Sequence of chain A:
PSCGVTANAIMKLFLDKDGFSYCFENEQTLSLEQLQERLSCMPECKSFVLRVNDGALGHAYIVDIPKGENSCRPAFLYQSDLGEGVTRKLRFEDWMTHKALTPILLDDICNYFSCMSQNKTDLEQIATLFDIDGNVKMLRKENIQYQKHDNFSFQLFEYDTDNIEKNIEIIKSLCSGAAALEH

These two protein chains interact to form a complex.

Residue-level contacts at the interface:
Residue C182 in chain A contacts residue I178 in chain B (closest heavy-atom distance 3.5 Å).
Residue L188 in chain A is in contact with residue I175 in chain B (closest heavy-atom distance 4.0 Å).
Residue G184 in chain A is in contact with residue F99 in chain B (closest heavy-atom distance 3.9 Å).
Residue A185 in chain A contacts residue I175 in chain B (closest heavy-atom distance 4.0 Å).
Residue H190 in chain A is in contact with residue D71 in chain B (closest heavy-atom distance 3.3 Å).
Residue D25 in chain A interacts with residue E32 in chain B (closest heavy-atom distance 3.7 Å).
Residue L188 in chain A interacts with residue L20 in chain B (closest heavy-atom distance 3.8 Å).
Residue Y29 in chain A contacts residue S28 in chain B (closest heavy-atom distance 2.8 Å).
Residue G184 in chain A interacts with residue M103 in chain B (closest heavy-atom distance 3.5 Å).
Residue G26 in chain A interacts with residue E32 in chain B (closest heavy-atom distance 3.4 Å).
Residue V12 in chain A contacts residue I177 in chain B (closest heavy-atom distance 3.5 Å).
Residue S28 in chain A is in contact with residue Y29 in chain B (closest heavy-atom distance 2.7 Å).
Residue I178 in chain A is in contact with residue L181 in chain B (closest heavy-atom distance 3.9 Å).
Residue L181 in chain A is in contact with residue L20 in chain B (closest heavy-atom distance 3.8 Å).
Residue E189 in chain A is in contact with residue I175 in chain B (closest heavy-atom distance 3.6 Å).
Residue L181 in chain A is in contact with residue I178 in chain B (closest heavy-atom distance 3.8 Å).
Residue L188 in chain A is in contact with residue Y85 in chain B (closest heavy-atom distance 3.5 Å).
Residue A16 in chain A is in contact with residue L181 in chain B (closest heavy-atom distance 3.6 Å).
Residue I175 in chain A interacts with residue A185 in chain B (closest heavy-atom distance 3.5 Å).
Residue L181 in chain A interacts with residue F99 in chain B (closest heavy-atom distance 3.9 Å).
Residue L20 in chain A is in contact with residue L181 in chain B (closest heavy-atom distance 4.0 Å).
Residue P8 in chain A contacts residue S180 in chain B (closest heavy-atom distance 3.5 Å).
Residue L188 in chain A is in contact with residue F21 in chain B (closest heavy-atom distance 3.8 Å).
Residue S28 in chain A contacts residue K19 in chain B (closest heavy-atom distance 3.7 Å).
Residue A187 in chain A interacts with residue Y85 in chain B (closest heavy-atom distance 3.2 Å).
Residue S183 in chain A is in contact with residue E100 in chain B (closest heavy-atom distance 3.2 Å).
Residue M103 in chain A contacts residue G184 in chain B (closest heavy-atom distance 3.6 Å).
Residue L108 in chain A contacts residue A187 in chain B (closest heavy-atom distance 3.9 Å).
Residue F27 in chain A contacts residue C30 in chain B (closest heavy-atom distance 3.8 Å).
Residue K19 in chain A contacts residue S28 in chain B (closest heavy-atom distance 4.0 Å).
Residue F99 in chain A contacts residue S180 in chain B (closest heavy-atom distance 3.5 Å).
Residue I178 in chain A interacts with residue I178 in chain B (closest heavy-atom distance 3.6 Å).
Residue L181 in chain A interacts with residue I17 in chain B (closest heavy-atom distance 3.7 Å).
Residue C30 in chain A interacts with residue G26 in chain B (closest heavy-atom distance 3.7 Å).
Residue H190 in chain A is in contact with residue F83 in chain B (closest heavy-atom distance 3.4 Å).
Residue L181 in chain A is in contact with residue A16 in chain B (closest heavy-atom distance 3.8 Å).
Residue E100 in chain A is in contact with residue S183 in chain B (closest heavy-atom distance 3.7 Å).
Residue F99 in chain A is in contact with residue G184 in chain B (closest heavy-atom distance 3.7 Å).
Residue C182 in chain A is in contact with residue K179 in chain B (closest heavy-atom distance 3.9 Å).
Residue D23 in chain A interacts with residue K19 in chain B (closest heavy-atom distance 3.2 Å).
Residue E189 in chain A is in contact with residue E172 in chain B (closest heavy-atom distance 3.3 Å).
Residue A187 in chain A is in contact with residue M103 in chain B (closest heavy-atom distance 3.4 Å).
Residue K19 in chain A is in contact with residue D23 in chain B (closest heavy-atom distance 3.3 Å).
Residue C30 in chain A is in contact with residue F27 in chain B (closest heavy-atom distance 3.9 Å).
Residue Y85 in chain A interacts with residue L188 in chain B (closest heavy-atom distance 3.0 Å).
Residue S28 in chain A interacts with residue C30 in chain B (closest heavy-atom distance 3.4 Å).
Residue A16 in chain A contacts residue I177 in chain B (closest heavy-atom distance 3.9 Å).
Residue A187 in chain A is in contact with residue L108 in chain B (closest heavy-atom distance 3.6 Å).
Residue I177 in chain A contacts residue V12 in chain B (closest heavy-atom distance 3.1 Å).
Residue H190 in chain A contacts residue Y85 in chain B (closest heavy-atom distance 2.6 Å).
Residue I177 in chain A is in contact with residue P8 in chain B (closest heavy-atom distance 3.8 Å).
Residue F99 in chain A interacts with residue L181 in chain B (closest heavy-atom distance 3.6 Å).
Residue S180 in chain A contacts residue F99 in chain B (closest heavy-atom distance 3.3 Å).
Residue L188 in chain A contacts residue M103 in chain B (closest heavy-atom distance 3.5 Å).
Residue C182 in chain A is in contact with residue C182 in chain B (closest heavy-atom distance 3.7 Å).
Residue I177 in chain A is in contact with residue A16 in chain B (closest heavy-atom distance 3.5 Å).
Residue S28 in chain A interacts with residue S28 in chain B (closest heavy-atom distance 3.9 Å).
Residue G26 in chain A is in contact with residue C30 in chain B (closest heavy-atom distance 3.7 Å).
Residue C30 in chain A interacts with residue S28 in chain B (closest heavy-atom distance 3.4 Å).
Residue L188 in chain A interacts with residue D71 in chain B (closest heavy-atom distance 3.8 Å).

Sequence of chain B:
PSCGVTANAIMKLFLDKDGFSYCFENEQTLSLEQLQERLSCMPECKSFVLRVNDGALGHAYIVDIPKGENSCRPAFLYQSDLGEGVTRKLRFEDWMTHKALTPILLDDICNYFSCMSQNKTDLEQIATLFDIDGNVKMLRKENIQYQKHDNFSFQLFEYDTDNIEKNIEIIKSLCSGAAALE